Sequence of the second protein:
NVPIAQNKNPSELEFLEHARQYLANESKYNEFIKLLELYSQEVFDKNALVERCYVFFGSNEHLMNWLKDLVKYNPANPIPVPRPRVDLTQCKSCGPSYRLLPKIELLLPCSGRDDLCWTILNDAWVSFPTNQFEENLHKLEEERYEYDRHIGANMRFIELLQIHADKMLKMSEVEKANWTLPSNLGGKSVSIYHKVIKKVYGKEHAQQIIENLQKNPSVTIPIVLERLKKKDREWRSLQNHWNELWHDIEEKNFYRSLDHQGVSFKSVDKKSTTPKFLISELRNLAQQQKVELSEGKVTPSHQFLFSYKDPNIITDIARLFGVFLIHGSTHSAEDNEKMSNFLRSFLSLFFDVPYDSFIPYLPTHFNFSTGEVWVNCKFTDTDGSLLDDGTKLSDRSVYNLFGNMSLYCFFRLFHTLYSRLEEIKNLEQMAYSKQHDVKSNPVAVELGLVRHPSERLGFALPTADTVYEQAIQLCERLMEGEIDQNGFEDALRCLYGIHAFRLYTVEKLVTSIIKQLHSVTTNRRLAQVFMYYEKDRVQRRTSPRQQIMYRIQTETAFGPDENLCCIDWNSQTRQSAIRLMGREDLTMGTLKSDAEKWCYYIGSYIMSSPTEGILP

Interface contacts:
Residue L753 in the second protein interacts with residue G243 in the first protein (closest heavy-atom distance 3.4 Å).
Residue D681 in the second protein is in contact with residue R70 in the first protein (closest heavy-atom distance 3.0 Å).
Residue Q723 in the second protein contacts residue L256 in the first protein (closest heavy-atom distance 3.9 Å).
Residue I673 in the second protein contacts residue F74 in the first protein (closest heavy-atom distance 4.3 Å).
Residue I738 in the second protein contacts residue L258 in the first protein (closest heavy-atom distance 4.0 Å).
Residue I724 in the second protein contacts residue L259 in the first protein (closest heavy-atom distance 4.2 Å).
Residue Y662 in the second protein is in contact with residue V240 in the first protein (closest heavy-atom distance 3.4 Å).
Residue E749 in the second protein contacts residue G243 in the first protein (closest heavy-atom distance 4.2 Å).
Residue R751 in the second protein contacts residue R78 in the first protein (closest heavy-atom distance 3.4 Å).
Residue I666 in the second protein is in contact with residue R78 in the first protein (closest heavy-atom distance 4.4 Å).
Residue V715 in the second protein interacts with residue A247 in the first protein (closest heavy-atom distance 3.1 Å).
Residue W757 in the second protein is in contact with residue A239 in the first protein (closest heavy-atom distance 3.6 Å).
Residue N727 in the second protein is in contact with residue L259 in the first protein (closest heavy-atom distance 4.0 Å).
Residue Y662 in the second protein is in contact with residue L244 in the first protein (closest heavy-atom distance 3.8 Å).
Residue H665 in the second protein is in contact with residue L244 in the first protein (closest heavy-atom distance 3.4 Å).
Residue I738 in the second protein interacts with residue L259 in the first protein (closest heavy-atom distance 3.9 Å).
Residue K703 in the second protein is in contact with residue M1 in the first protein (closest heavy-atom distance 3.8 Å).
Residue E658 in the second protein is in contact with residue E237 in the first protein (closest heavy-atom distance 3.4 Å).
Residue K746 in the second protein interacts with residue A247 in the first protein (closest heavy-atom distance 3.9 Å).
Residue Y716 in the second protein contacts residue D255 in the first protein (closest heavy-atom distance 3.2 Å).
Residue M670 in the second protein is in contact with residue L75 in the first protein (closest heavy-atom distance 3.7 Å).
Residue K746 in the second protein interacts with residue L244 in the first protein (closest heavy-atom distance 4.2 Å).
Residue W757 in the second protein interacts with residue R236 in the first protein (closest heavy-atom distance 3.9 Å).
Residue E658 in the second protein is in contact with residue R236 in the first protein (closest heavy-atom distance 2.8 Å).
Residue E658 in the second protein is in contact with residue V240 in the first protein (closest heavy-atom distance 3.9 Å).
Residue I678 in the second protein contacts residue I67 in the first protein (closest heavy-atom distance 3.6 Å).
Residue V715 in the second protein is in contact with residue G246 in the first protein (closest heavy-atom distance 4.2 Å).
Residue N727 in the second protein is in contact with residue L263 in the first protein (closest heavy-atom distance 4.0 Å).
Residue H720 in the second protein contacts residue I252 in the first protein (closest heavy-atom distance 3.5 Å).
Residue R751 in the second protein is in contact with residue E82 in the first protein (closest heavy-atom distance 3.4 Å).
Residue H720 in the second protein interacts with residue L256 in the first protein (closest heavy-atom distance 3.8 Å).
Residue T735 in the second protein interacts with residue L259 in the first protein (closest heavy-atom distance 3.8 Å).
Residue M670 in the second protein interacts with residue W71 in the first protein (closest heavy-atom distance 3.7 Å).
Residue R742 in the second protein contacts residue D255 in the first protein (closest heavy-atom distance 3.1 Å).
Residue I764 in the second protein is in contact with residue R236 in the first protein (closest heavy-atom distance 4.1 Å).
Residue I673 in the second protein is in contact with residue W71 in the first protein (closest heavy-atom distance 4.3 Å).
Residue R742 in the second protein is in contact with residue D251 in the first protein (closest heavy-atom distance 2.4 Å).
Residue Y662 in the second protein contacts residue G243 in the first protein (closest heavy-atom distance 3.5 Å).
Residue N755 in the second protein is in contact with residue E82 in the first protein (closest heavy-atom distance 3.8 Å).
Residue E674 in the second protein is in contact with residue W71 in the first protein (closest heavy-atom distance 3.8 Å).
Residue M670 in the second protein is in contact with residue F74 in the first protein (closest heavy-atom distance 4.1 Å).
Residue R748 in the second protein contacts residue E81 in the first protein (closest heavy-atom distance 4.0 Å).
Residue I724 in the second protein contacts residue L256 in the first protein (closest heavy-atom distance 4.2 Å).
Residue Y716 in the second protein contacts residue I252 in the first protein (closest heavy-atom distance 3.7 Å).
Residue M670 in the second protein interacts with residue R78 in the first protein (closest heavy-atom distance 4.0 Å).
Residue K746 in the second protein contacts residue G246 in the first protein (closest heavy-atom distance 2.9 Å).
Residue K714 in the second protein interacts with residue S245 in the first protein (closest heavy-atom distance 4.2 Å).
Residue V734 in the second protein is in contact with residue E262 in the first protein (closest heavy-atom distance 3.6 Å).
Residue W750 in the second protein interacts with residue L244 in the first protein (closest heavy-atom distance 2.8 Å).
Residue I738 in the second protein is in contact with residue D255 in the first protein (closest heavy-atom distance 3.4 Å).
Residue K744 in the second protein interacts with residue F74 in the first protein (closest heavy-atom distance 3.5 Å).
Residue W757 in the second protein contacts residue V240 in the first protein (closest heavy-atom distance 3.5 Å).
Residue N731 in the second protein contacts residue L263 in the first protein (closest heavy-atom distance 3.8 Å).
Residue W750 in the second protein interacts with residue G246 in the first protein (closest heavy-atom distance 4.4 Å).
Residue E661 in the second protein contacts residue L244 in the first protein (closest heavy-atom distance 4.2 Å).
Residue D747 in the second protein contacts residue R78 in the first protein (closest heavy-atom distance 3.0 Å).
Residue W750 in the second protein interacts with residue G243 in the first protein (closest heavy-atom distance 4.2 Å).
Residue K714 in the second protein contacts residue G246 in the first protein (closest heavy-atom distance 3.9 Å).
Residue K714 in the second protein is in contact with residue L244 in the first protein (closest heavy-atom distance 4.1 Å).
Residue W761 in the second protein is in contact with residue R236 in the first protein (closest heavy-atom distance 4.0 Å).

These two protein chains interact to form a complex.

Sequence of the first protein:
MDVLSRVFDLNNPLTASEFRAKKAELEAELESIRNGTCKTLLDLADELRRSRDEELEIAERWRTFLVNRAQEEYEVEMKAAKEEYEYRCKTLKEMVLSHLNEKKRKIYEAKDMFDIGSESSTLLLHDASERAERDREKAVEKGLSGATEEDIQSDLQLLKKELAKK